Interface contacts:
Residue K20 in chain A contacts residue Y67 in chain B (closest heavy-atom distance 3.6 Å).
Residue H13 in chain A is in contact with residue D14 in chain B (closest heavy-atom distance 3.3 Å).
Residue H13 in chain A interacts with residue A13 in chain B (closest heavy-atom distance 3.8 Å).
Residue F17 in chain A interacts with residue D14 in chain B (closest heavy-atom distance 3.3 Å).
Residue F17 in chain A contacts residue A13 in chain B (closest heavy-atom distance 4.2 Å).
Residue F17 in chain A contacts residue H70 in chain B (closest heavy-atom distance 4.3 Å).

Sequence of chain A:
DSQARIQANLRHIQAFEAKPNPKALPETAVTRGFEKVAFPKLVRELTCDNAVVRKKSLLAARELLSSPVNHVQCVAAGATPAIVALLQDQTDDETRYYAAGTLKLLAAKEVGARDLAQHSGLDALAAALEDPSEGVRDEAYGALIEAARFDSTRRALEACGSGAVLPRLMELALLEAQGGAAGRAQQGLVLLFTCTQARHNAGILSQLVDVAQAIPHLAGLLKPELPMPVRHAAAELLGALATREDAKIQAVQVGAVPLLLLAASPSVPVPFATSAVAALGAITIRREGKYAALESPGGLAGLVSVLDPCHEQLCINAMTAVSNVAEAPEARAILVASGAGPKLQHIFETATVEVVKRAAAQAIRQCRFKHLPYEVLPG

This data describes a binding interaction between two proteins.

Sequence of chain B:
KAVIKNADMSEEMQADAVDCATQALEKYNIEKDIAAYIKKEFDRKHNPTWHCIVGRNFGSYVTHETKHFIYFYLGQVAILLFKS